Sequence of the first protein:
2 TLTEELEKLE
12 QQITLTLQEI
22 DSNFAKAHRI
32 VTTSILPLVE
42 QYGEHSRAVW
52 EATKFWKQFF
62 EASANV

Interface contacts:
Residue S44 in the second protein is in contact with residue H46 in the first protein (closest heavy-atom distance 4.6 Å).
Residue R23 in the second protein is in contact with residue I21 in the first protein (closest heavy-atom distance 3.6 Å).
Residue R23 in the second protein interacts with residue E20 in the first protein (closest heavy-atom distance 3.3 Å).
Residue L54 in the second protein contacts residue E52 in the first protein (closest heavy-atom distance 3.5 Å).
Residue L19 in the second protein contacts residue I21 in the first protein (closest heavy-atom distance 3.2 Å).
Residue L54 in the second protein contacts residue A53 in the first protein (closest heavy-atom distance 3.1 Å).
Residue K12 in the second protein interacts with residue E11 in the first protein (closest heavy-atom distance 4.2 Å).
Residue L19 in the second protein is in contact with residue T17 in the first protein (closest heavy-atom distance 3.8 Å).
Residue S44 in the second protein interacts with residue Y43 in the first protein (closest heavy-atom distance 4.2 Å).
Residue L16 in the second protein is in contact with residue I14 in the first protein (closest heavy-atom distance 3.8 Å).
Residue K12 in the second protein contacts residue I14 in the first protein (closest heavy-atom distance 3.8 Å).
Residue S26 in the second protein contacts residue I21 in the first protein (closest heavy-atom distance 4.1 Å).
Residue E37 in the second protein contacts residue S35 in the first protein (closest heavy-atom distance 4.5 Å).
Residue A30 in the second protein is in contact with residue A28 in the first protein (closest heavy-atom distance 4.3 Å).
Residue I50 in the second protein contacts residue V50 in the first protein (closest heavy-atom distance 3.6 Å).
Residue L19 in the second protein contacts residue L18 in the first protein (closest heavy-atom distance 4.7 Å).
Residue K20 in the second protein contacts residue T17 in the first protein (closest heavy-atom distance 4.2 Å).
Residue V29 in the second protein is in contact with residue A28 in the first protein (closest heavy-atom distance 4.3 Å).
Residue L16 in the second protein interacts with residue T17 in the first protein (closest heavy-atom distance 3.6 Å).
Residue L61 in the second protein contacts residue F56 in the first protein (closest heavy-atom distance 4.3 Å).
Residue K13 in the second protein is in contact with residue L10 in the first protein (closest heavy-atom distance 4.5 Å).
Residue A30 in the second protein interacts with residue I31 in the first protein (closest heavy-atom distance 3.6 Å).
Residue L40 in the second protein interacts with residue I36 in the first protein (closest heavy-atom distance 4.0 Å).
Residue T47 in the second protein is in contact with residue H46 in the first protein (closest heavy-atom distance 3.5 Å).
Residue L19 in the second protein interacts with residue I14 in the first protein (closest heavy-atom distance 3.7 Å).
Residue V9 in the second protein is in contact with residue L7 in the first protein (closest heavy-atom distance 3.7 Å).
Residue R23 in the second protein is in contact with residue N24 in the first protein (closest heavy-atom distance 3.8 Å).
Residue L43 in the second protein is in contact with residue Y43 in the first protein (closest heavy-atom distance 3.7 Å).
Residue A51 in the second protein is in contact with residue H46 in the first protein (closest heavy-atom distance 3.8 Å).
Residue L16 in the second protein interacts with residue L10 in the first protein (closest heavy-atom distance 4.2 Å).
Residue A30 in the second protein is in contact with residue K27 in the first protein (closest heavy-atom distance 4.5 Å).
Residue M33 in the second protein contacts residue V32 in the first protein (closest heavy-atom distance 4.5 Å).
Residue T47 in the second protein is in contact with residue Y43 in the first protein (closest heavy-atom distance 3.4 Å).
Residue S26 in the second protein is in contact with residue F25 in the first protein (closest heavy-atom distance 4.5 Å).
Residue E34 in the second protein interacts with residue K27 in the first protein (closest heavy-atom distance 4.2 Å).
Residue R23 in the second protein interacts with residue T17 in the first protein (closest heavy-atom distance 4.1 Å).
Residue S2 in the second protein is in contact with residue L3 in the first protein (closest heavy-atom distance 4.6 Å).
Residue W57 in the second protein contacts residue A53 in the first protein (closest heavy-atom distance 4.7 Å).
Residue S41 in the second protein is in contact with residue L39 in the first protein (closest heavy-atom distance 3.9 Å).
Residue L40 in the second protein interacts with residue L39 in the first protein (closest heavy-atom distance 3.3 Å).
Residue E37 in the second protein interacts with residue I31 in the first protein (closest heavy-atom distance 3.8 Å).
Residue A51 in the second protein contacts residue V50 in the first protein (closest heavy-atom distance 4.8 Å).
Residue M33 in the second protein contacts residue A28 in the first protein (closest heavy-atom distance 4.4 Å).
Residue M33 in the second protein interacts with residue I31 in the first protein (closest heavy-atom distance 3.6 Å).
Residue W57 in the second protein is in contact with residue W57 in the first protein (closest heavy-atom distance 3.1 Å).
Residue L6 in the second protein interacts with residue L3 in the first protein (closest heavy-atom distance 4.2 Å).
Residue L22 in the second protein interacts with residue I21 in the first protein (closest heavy-atom distance 4.0 Å).
Residue S26 in the second protein contacts residue N24 in the first protein (closest heavy-atom distance 3.4 Å).
Residue T47 in the second protein contacts residue V50 in the first protein (closest heavy-atom distance 4.7 Å).
Residue L54 in the second protein is in contact with residue A49 in the first protein (closest heavy-atom distance 3.0 Å).
Residue A30 in the second protein contacts residue N24 in the first protein (closest heavy-atom distance 4.4 Å).
Residue L40 in the second protein interacts with residue V40 in the first protein (closest heavy-atom distance 4.6 Å).
Residue S44 in the second protein contacts residue L39 in the first protein (closest heavy-atom distance 3.9 Å).
Residue T47 in the second protein is in contact with residue S47 in the first protein (closest heavy-atom distance 4.3 Å).
Residue E34 in the second protein is in contact with residue I31 in the first protein (closest heavy-atom distance 4.1 Å).
Residue A27 in the second protein contacts residue N24 in the first protein (closest heavy-atom distance 4.1 Å).
Residue E37 in the second protein is in contact with residue I36 in the first protein (closest heavy-atom distance 3.5 Å).
Residue E37 in the second protein contacts residue L39 in the first protein (closest heavy-atom distance 4.0 Å).
Residue L16 in the second protein contacts residue Q13 in the first protein (closest heavy-atom distance 3.0 Å).
Residue E48 in the second protein is in contact with residue H46 in the first protein (closest heavy-atom distance 3.4 Å).

These two protein chains interact to form a complex.

Sequence of the second protein:
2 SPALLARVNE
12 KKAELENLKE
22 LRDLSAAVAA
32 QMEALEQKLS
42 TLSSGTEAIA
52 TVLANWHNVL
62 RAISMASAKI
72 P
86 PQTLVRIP